The following describes two proteins that form a bound complex.

Contacts between the two chains:
Residue F209 in protein 2 is in contact with residue F50 in protein 1 (closest heavy-atom distance 3.6 Å).
Residue F286 in protein 2 is in contact with residue E201 in protein 1 (closest heavy-atom distance 3.0 Å).
Residue F215 in protein 2 contacts residue F301 in protein 1 (closest heavy-atom distance 3.6 Å).
Residue V216 in protein 2 contacts residue L43 in protein 1 (closest heavy-atom distance 3.7 Å).
Residue F209 in protein 2 is in contact with residue L51 in protein 1 (closest heavy-atom distance 3.9 Å).
Residue L51 in protein 2 interacts with residue F209 in protein 1 (closest heavy-atom distance 3.5 Å).
Residue F215 in protein 2 interacts with residue M46 in protein 1 (closest heavy-atom distance 3.4 Å).
Residue L43 in protein 2 is in contact with residue A220 in protein 1 (closest heavy-atom distance 4.3 Å).
Residue F215 in protein 2 contacts residue F302 in protein 1 (closest heavy-atom distance 3.9 Å).
Residue V54 in protein 2 is in contact with residue L205 in protein 1 (closest heavy-atom distance 4.0 Å).
Residue F219 in protein 2 is in contact with residue F301 in protein 1 (closest heavy-atom distance 3.8 Å).
Residue I294 in protein 2 is in contact with residue A208 in protein 1 (closest heavy-atom distance 4.3 Å).
Residue L290 in protein 2 is in contact with residue L204 in protein 1 (closest heavy-atom distance 3.5 Å).
Residue V216 in protein 2 is in contact with residue F47 in protein 1 (closest heavy-atom distance 4.6 Å).
Residue F302 in protein 2 interacts with residue F215 in protein 1 (closest heavy-atom distance 4.0 Å).
Residue L204 in protein 2 is in contact with residue L290 in protein 1 (closest heavy-atom distance 3.5 Å).
Residue L195 in protein 2 interacts with residue L195 in protein 1 (closest heavy-atom distance 3.8 Å).
Residue L204 in protein 2 contacts residue L287 in protein 1 (closest heavy-atom distance 3.9 Å).
Residue F47 in protein 2 is in contact with residue F209 in protein 1 (closest heavy-atom distance 4.5 Å).
Residue A208 in protein 2 contacts residue F50 in protein 1 (closest heavy-atom distance 3.8 Å).
Residue F209 in protein 2 interacts with residue V54 in protein 1 (closest heavy-atom distance 4.0 Å).
Residue I294 in protein 2 interacts with residue V212 in protein 1 (closest heavy-atom distance 3.4 Å).
Residue L205 in protein 2 interacts with residue V54 in protein 1 (closest heavy-atom distance 4.0 Å).
Residue T213 in protein 2 interacts with residue F47 in protein 1 (closest heavy-atom distance 3.6 Å).
Residue M46 in protein 2 interacts with residue F215 in protein 1 (closest heavy-atom distance 3.3 Å).
Residue F50 in protein 2 is in contact with residue V212 in protein 1 (closest heavy-atom distance 3.8 Å).
Residue R39 in protein 2 contacts residue F219 in protein 1 (closest heavy-atom distance 3.9 Å).
Residue M46 in protein 2 interacts with residue V212 in protein 1 (closest heavy-atom distance 4.1 Å).
Residue F47 in protein 2 interacts with residue V212 in protein 1 (closest heavy-atom distance 4.1 Å).
Residue F301 in protein 2 interacts with residue F215 in protein 1 (closest heavy-atom distance 3.5 Å).
Residue L205 in protein 2 is in contact with residue F286 in protein 1 (closest heavy-atom distance 3.8 Å).
Residue L287 in protein 2 interacts with residue L204 in protein 1 (closest heavy-atom distance 4.0 Å).
Residue V212 in protein 2 contacts residue F47 in protein 1 (closest heavy-atom distance 4.0 Å).
Residue L290 in protein 2 contacts residue A208 in protein 1 (closest heavy-atom distance 3.8 Å).
Residue V212 in protein 2 is in contact with residue M46 in protein 1 (closest heavy-atom distance 4.0 Å).
Residue L204 in protein 2 contacts residue F286 in protein 1 (closest heavy-atom distance 4.5 Å).
Residue F215 in protein 2 interacts with residue L298 in protein 1 (closest heavy-atom distance 3.9 Å).
Residue M46 in protein 2 is in contact with residue V216 in protein 1 (closest heavy-atom distance 3.9 Å).
Residue L43 in protein 2 is in contact with residue F219 in protein 1 (closest heavy-atom distance 4.1 Å).
Residue L290 in protein 2 interacts with residue L205 in protein 1 (closest heavy-atom distance 3.6 Å).
Residue L205 in protein 2 contacts residue L290 in protein 1 (closest heavy-atom distance 3.8 Å).
Residue R222 in protein 2 is in contact with residue R39 in protein 1 (closest heavy-atom distance 4.7 Å).
Residue F47 in protein 2 contacts residue T213 in protein 1 (closest heavy-atom distance 3.3 Å).
Residue F47 in protein 2 is in contact with residue V216 in protein 1 (closest heavy-atom distance 4.7 Å).
Residue F301 in protein 2 is in contact with residue F219 in protein 1 (closest heavy-atom distance 3.7 Å).
Residue A208 in protein 2 contacts residue L290 in protein 1 (closest heavy-atom distance 3.6 Å).
Residue F219 in protein 2 contacts residue L43 in protein 1 (closest heavy-atom distance 4.1 Å).
Residue A220 in protein 2 interacts with residue L43 in protein 1 (closest heavy-atom distance 4.4 Å).
Residue F219 in protein 2 is in contact with residue R39 in protein 1 (closest heavy-atom distance 3.9 Å).
Residue V212 in protein 2 interacts with residue I294 in protein 1 (closest heavy-atom distance 4.0 Å).
Residue L298 in protein 2 interacts with residue F215 in protein 1 (closest heavy-atom distance 3.6 Å).
Residue F50 in protein 2 is in contact with residue F209 in protein 1 (closest heavy-atom distance 3.6 Å).
Residue E201 in protein 2 contacts residue F286 in protein 1 (closest heavy-atom distance 3.0 Å).
Residue F286 in protein 2 interacts with residue L205 in protein 1 (closest heavy-atom distance 4.2 Å).
Residue V212 in protein 2 interacts with residue F50 in protein 1 (closest heavy-atom distance 3.8 Å).
Residue L43 in protein 2 interacts with residue V216 in protein 1 (closest heavy-atom distance 3.9 Å).
Residue V54 in protein 2 contacts residue F209 in protein 1 (closest heavy-atom distance 4.0 Å).
Residue F50 in protein 2 is in contact with residue A208 in protein 1 (closest heavy-atom distance 3.8 Å).
Residue A208 in protein 2 is in contact with residue I294 in protein 1 (closest heavy-atom distance 4.2 Å).
Residue V216 in protein 2 contacts residue M46 in protein 1 (closest heavy-atom distance 4.1 Å).

Sequence of protein 2:
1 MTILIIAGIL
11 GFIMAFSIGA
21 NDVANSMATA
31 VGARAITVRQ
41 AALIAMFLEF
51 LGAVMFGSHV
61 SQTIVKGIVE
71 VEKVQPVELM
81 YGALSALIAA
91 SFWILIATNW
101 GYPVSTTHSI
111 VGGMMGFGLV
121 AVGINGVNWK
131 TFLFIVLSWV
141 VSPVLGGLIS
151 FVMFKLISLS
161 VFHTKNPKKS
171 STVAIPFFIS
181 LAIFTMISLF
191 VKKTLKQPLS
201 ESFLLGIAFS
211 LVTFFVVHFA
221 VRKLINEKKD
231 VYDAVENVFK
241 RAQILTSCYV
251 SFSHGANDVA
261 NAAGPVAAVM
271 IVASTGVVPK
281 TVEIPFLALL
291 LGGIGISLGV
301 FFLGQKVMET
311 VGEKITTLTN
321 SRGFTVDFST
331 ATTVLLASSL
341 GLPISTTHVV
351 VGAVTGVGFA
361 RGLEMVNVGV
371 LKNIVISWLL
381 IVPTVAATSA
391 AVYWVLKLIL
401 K

Sequence of protein 1:
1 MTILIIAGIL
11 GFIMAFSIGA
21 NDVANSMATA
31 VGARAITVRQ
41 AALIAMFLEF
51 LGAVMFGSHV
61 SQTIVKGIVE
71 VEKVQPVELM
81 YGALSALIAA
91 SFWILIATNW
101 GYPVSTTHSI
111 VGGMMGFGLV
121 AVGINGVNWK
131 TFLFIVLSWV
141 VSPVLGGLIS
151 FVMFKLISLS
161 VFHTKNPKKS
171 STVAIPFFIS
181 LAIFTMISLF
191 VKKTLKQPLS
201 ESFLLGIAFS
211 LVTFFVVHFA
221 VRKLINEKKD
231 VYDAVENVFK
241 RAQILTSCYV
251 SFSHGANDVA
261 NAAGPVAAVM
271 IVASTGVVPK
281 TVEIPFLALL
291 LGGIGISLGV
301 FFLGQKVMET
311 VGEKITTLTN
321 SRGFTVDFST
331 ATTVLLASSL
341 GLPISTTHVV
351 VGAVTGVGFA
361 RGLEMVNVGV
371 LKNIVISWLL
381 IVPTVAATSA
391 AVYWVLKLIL